Sequence of chain A:
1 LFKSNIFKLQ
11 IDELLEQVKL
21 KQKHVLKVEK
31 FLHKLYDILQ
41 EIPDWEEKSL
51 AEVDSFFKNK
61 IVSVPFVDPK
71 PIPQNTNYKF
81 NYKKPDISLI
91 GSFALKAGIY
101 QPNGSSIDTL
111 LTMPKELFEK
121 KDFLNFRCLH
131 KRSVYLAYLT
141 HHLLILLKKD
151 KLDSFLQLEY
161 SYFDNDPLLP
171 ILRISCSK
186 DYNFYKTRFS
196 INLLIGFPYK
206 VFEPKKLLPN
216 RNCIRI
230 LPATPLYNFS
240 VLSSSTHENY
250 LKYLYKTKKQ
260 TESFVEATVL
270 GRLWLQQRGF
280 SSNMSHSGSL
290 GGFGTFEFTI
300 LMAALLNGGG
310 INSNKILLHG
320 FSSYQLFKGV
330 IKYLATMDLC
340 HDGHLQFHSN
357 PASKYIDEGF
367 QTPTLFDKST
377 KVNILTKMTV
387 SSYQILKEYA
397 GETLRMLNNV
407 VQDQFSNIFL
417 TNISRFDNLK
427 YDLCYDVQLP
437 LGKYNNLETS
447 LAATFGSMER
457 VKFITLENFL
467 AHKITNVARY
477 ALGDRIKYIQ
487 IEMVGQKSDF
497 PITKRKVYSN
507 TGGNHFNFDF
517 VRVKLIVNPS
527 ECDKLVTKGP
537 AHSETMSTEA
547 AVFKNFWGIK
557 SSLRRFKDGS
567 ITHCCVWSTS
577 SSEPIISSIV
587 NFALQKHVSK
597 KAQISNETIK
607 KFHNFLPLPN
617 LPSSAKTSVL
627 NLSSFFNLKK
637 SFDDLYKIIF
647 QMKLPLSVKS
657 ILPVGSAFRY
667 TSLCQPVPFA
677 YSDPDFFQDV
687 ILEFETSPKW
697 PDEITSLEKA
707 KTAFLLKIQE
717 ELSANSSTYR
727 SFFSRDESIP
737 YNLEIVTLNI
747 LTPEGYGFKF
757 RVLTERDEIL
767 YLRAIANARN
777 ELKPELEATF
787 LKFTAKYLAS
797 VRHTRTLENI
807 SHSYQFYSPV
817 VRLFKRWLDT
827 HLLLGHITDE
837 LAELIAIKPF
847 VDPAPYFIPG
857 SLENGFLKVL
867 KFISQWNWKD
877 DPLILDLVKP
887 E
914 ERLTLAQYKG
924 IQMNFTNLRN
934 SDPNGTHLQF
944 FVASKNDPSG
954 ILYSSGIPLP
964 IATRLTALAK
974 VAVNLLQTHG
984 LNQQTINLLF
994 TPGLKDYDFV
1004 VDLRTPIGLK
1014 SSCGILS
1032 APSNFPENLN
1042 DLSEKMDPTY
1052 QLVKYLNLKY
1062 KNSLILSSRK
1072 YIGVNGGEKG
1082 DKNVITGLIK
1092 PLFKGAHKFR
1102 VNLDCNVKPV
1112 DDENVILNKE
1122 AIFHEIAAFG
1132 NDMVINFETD

This data describes a binding interaction between two proteins.

Contacts between the two chains:
Residue E1121 in chain A interacts with residue L32 in chain B (closest heavy-atom distance 3.6 Å).
Residue V1108 in chain A contacts residue N55 in chain B (closest heavy-atom distance 3.4 Å).
Residue D1133 in chain A is in contact with residue P161 in chain B (closest heavy-atom distance 3.4 Å).
Residue K1109 in chain A is in contact with residue F34 in chain B (closest heavy-atom distance 3.4 Å).
Residue G1131 in chain A interacts with residue A23 in chain B (closest heavy-atom distance 3.7 Å).
Residue K705 in chain A is in contact with residue H185 in chain B (closest heavy-atom distance 3.8 Å).
Residue A1129 in chain A is in contact with residue Y158 in chain B (closest heavy-atom distance 3.7 Å).
Residue N773 in chain A contacts residue S103 in chain B (closest heavy-atom distance 3.4 Å).
Residue F1138 in chain A interacts with residue K22 in chain B (closest heavy-atom distance 2.6 Å).
Residue I1136 in chain A is in contact with residue K22 in chain B (closest heavy-atom distance 3.4 Å).
Residue A1122 in chain A contacts residue F34 in chain B (closest heavy-atom distance 3.5 Å).
Residue E1139 in chain A is in contact with residue L24 in chain B (closest heavy-atom distance 3.7 Å).
Residue P1110 in chain A contacts residue I4 in chain B (closest heavy-atom distance 3.2 Å).
Residue F1124 in chain A is in contact with residue A23 in chain B (closest heavy-atom distance 3.4 Å).
Residue D1113 in chain A contacts residue M7 in chain B (closest heavy-atom distance 3.4 Å).
Residue P1110 in chain A interacts with residue S5 in chain B (closest heavy-atom distance 3.8 Å).
Residue P1110 in chain A interacts with residue V13 in chain B (closest heavy-atom distance 3.8 Å).
Residue E1126 in chain A contacts residue L58 in chain B (closest heavy-atom distance 3.4 Å).
Residue N1103 in chain A contacts residue R119 in chain B (closest heavy-atom distance 3.5 Å).
Residue F1130 in chain A contacts residue P161 in chain B (closest heavy-atom distance 3.3 Å).
Residue A1129 in chain A contacts residue T159 in chain B (closest heavy-atom distance 3.3 Å).
Residue A1128 in chain A is in contact with residue L24 in chain B (closest heavy-atom distance 3.7 Å).
Residue T1140 in chain A is in contact with residue P25 in chain B (closest heavy-atom distance 3.4 Å).
Residue F1138 in chain A contacts residue A23 in chain B (closest heavy-atom distance 3.2 Å).
Residue V1135 in chain A interacts with residue K22 in chain B (closest heavy-atom distance 3.6 Å).
Residue S1044 in chain A contacts residue Y170 in chain B (closest heavy-atom distance 3.7 Å).
Residue S730 in chain A contacts residue L173 in chain B (closest heavy-atom distance 3.4 Å).
Residue A1129 in chain A interacts with residue T160 in chain B (closest heavy-atom distance 3.4 Å).
Residue N1041 in chain A contacts residue V167 in chain B (closest heavy-atom distance 3.7 Å).
Residue F1138 in chain A interacts with residue L24 in chain B (closest heavy-atom distance 3.0 Å).
Residue A1129 in chain A contacts residue L59 in chain B (closest heavy-atom distance 3.8 Å).
Residue S1044 in chain A contacts residue V167 in chain B (closest heavy-atom distance 3.4 Å).
Residue K1109 in chain A is in contact with residue N55 in chain B (closest heavy-atom distance 3.7 Å).
Residue A1129 in chain A contacts residue P161 in chain B (closest heavy-atom distance 3.2 Å).
Residue D1105 in chain A is in contact with residue R119 in chain B (closest heavy-atom distance 3.6 Å).
Residue F728 in chain A contacts residue P172 in chain B (closest heavy-atom distance 3.7 Å).
Residue D698 in chain A contacts residue T102 in chain B (closest heavy-atom distance 3.0 Å).
Residue E699 in chain A interacts with residue T102 in chain B (closest heavy-atom distance 3.7 Å).
Residue P1110 in chain A is in contact with residue A6 in chain B (closest heavy-atom distance 3.4 Å).
Residue N1137 in chain A interacts with residue K22 in chain B (closest heavy-atom distance 3.3 Å).
Residue E1114 in chain A interacts with residue K8 in chain B (closest heavy-atom distance 3.7 Å).
Residue L1040 in chain A contacts residue P172 in chain B (closest heavy-atom distance 3.4 Å).
Residue V1102 in chain A contacts residue R119 in chain B (closest heavy-atom distance 3.8 Å).
Residue F1124 in chain A contacts residue L24 in chain B (closest heavy-atom distance 3.3 Å).
Residue E1126 in chain A is in contact with residue L59 in chain B (closest heavy-atom distance 3.6 Å).
Residue N1107 in chain A contacts residue N55 in chain B (closest heavy-atom distance 3.6 Å).
Residue D1113 in chain A contacts residue A6 in chain B (closest heavy-atom distance 3.8 Å).
Residue A770 in chain A contacts residue T102 in chain B (closest heavy-atom distance 3.7 Å).
Residue I700 in chain A interacts with residue L98 in chain B (closest heavy-atom distance 3.7 Å).
Residue Y737 in chain A is in contact with residue V96 in chain B (closest heavy-atom distance 3.5 Å).
Residue I700 in chain A is in contact with residue T102 in chain B (closest heavy-atom distance 3.5 Å).
Residue P1049 in chain A contacts residue F163 in chain B (closest heavy-atom distance 3.8 Å).
Residue D1113 in chain A interacts with residue K8 in chain B (closest heavy-atom distance 3.2 Å).
Residue D1133 in chain A is in contact with residue T160 in chain B (closest heavy-atom distance 3.5 Å).
Residue Y737 in chain A is in contact with residue L98 in chain B (closest heavy-atom distance 3.4 Å).
Residue N1041 in chain A interacts with residue K171 in chain B (closest heavy-atom distance 3.7 Å).
Residue I1127 in chain A contacts residue A23 in chain B (closest heavy-atom distance 3.4 Å).
Residue F729 in chain A interacts with residue L173 in chain B (closest heavy-atom distance 3.1 Å).
Residue N1132 in chain A is in contact with residue T160 in chain B (closest heavy-atom distance 3.7 Å).
Residue A1122 in chain A contacts residue L32 in chain B (closest heavy-atom distance 3.7 Å).

Sequence of chain B:
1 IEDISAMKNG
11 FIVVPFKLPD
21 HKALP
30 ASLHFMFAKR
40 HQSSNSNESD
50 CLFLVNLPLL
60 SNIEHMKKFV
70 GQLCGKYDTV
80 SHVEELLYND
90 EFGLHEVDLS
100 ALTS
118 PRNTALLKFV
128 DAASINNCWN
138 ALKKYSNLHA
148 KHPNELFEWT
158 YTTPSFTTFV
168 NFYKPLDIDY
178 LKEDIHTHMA